This data describes a binding interaction between two proteins.

Sequence of the first protein:
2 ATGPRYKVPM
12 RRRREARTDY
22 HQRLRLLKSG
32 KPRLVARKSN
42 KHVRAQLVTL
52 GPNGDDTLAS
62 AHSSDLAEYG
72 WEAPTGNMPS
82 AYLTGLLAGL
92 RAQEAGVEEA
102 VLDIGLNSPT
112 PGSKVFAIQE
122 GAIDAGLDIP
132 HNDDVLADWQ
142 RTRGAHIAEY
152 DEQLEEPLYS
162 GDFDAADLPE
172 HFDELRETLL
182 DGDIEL

Sequence of the second protein:
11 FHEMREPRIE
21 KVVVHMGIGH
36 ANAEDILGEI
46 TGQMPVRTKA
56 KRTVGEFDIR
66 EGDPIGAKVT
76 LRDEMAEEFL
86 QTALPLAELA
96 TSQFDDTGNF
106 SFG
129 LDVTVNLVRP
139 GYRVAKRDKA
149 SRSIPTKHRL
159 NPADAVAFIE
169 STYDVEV

Interface contacts:
Residue L107 in the first protein is in contact with residue D146 in the second protein (closest heavy-atom distance 4.5 Å).
Residue R18 in the first protein contacts residue A148 in the second protein (closest heavy-atom distance 3.8 Å).
Residue L107 in the first protein interacts with residue K147 in the second protein (closest heavy-atom distance 3.9 Å).
Residue E16 in the first protein interacts with residue R150 in the second protein (closest heavy-atom distance 3.1 Å).
Residue A17 in the first protein contacts residue S149 in the second protein (closest heavy-atom distance 3.9 Å).
Residue R18 in the first protein contacts residue R150 in the second protein (closest heavy-atom distance 4.7 Å).
Residue L107 in the first protein is in contact with residue A148 in the second protein (closest heavy-atom distance 4.8 Å).
Residue R15 in the first protein interacts with residue R150 in the second protein (closest heavy-atom distance 4.7 Å).
Residue N108 in the first protein contacts residue K147 in the second protein (closest heavy-atom distance 2.9 Å).
Residue A17 in the first protein contacts residue D146 in the second protein (closest heavy-atom distance 3.9 Å).
Residue K39 in the first protein interacts with residue K147 in the second protein (closest heavy-atom distance 3.6 Å).
Residue A17 in the first protein is in contact with residue A148 in the second protein (closest heavy-atom distance 2.8 Å).
Residue E16 in the first protein interacts with residue A148 in the second protein (closest heavy-atom distance 3.2 Å).
Residue E16 in the first protein is in contact with residue S149 in the second protein (closest heavy-atom distance 4.5 Å).
Residue A17 in the first protein contacts residue K147 in the second protein (closest heavy-atom distance 3.8 Å).